Sequence of the first protein:
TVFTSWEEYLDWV

Sequence of the second protein:
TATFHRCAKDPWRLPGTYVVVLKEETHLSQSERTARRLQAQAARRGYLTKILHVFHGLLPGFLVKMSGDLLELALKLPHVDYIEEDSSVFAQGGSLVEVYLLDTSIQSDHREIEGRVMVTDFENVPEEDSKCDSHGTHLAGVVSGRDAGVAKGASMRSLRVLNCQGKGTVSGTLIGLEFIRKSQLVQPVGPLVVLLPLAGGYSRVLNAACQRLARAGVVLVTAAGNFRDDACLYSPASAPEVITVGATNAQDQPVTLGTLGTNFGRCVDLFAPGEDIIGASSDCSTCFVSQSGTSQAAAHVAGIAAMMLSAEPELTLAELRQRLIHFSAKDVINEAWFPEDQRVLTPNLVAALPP

This data describes a binding interaction between two proteins.

Residue-level contacts at the interface:
Residue V380 in the second protein is in contact with residue T2 in the first protein (closest heavy-atom distance 3.8 Å).
Residue C378 in the second protein contacts residue F4 in the first protein (closest heavy-atom distance 3.0 Å).
Residue T377 in the second protein interacts with residue F4 in the first protein (closest heavy-atom distance 4.1 Å).
Residue C375 in the second protein contacts residue T5 in the first protein (closest heavy-atom distance 4.3 Å).
Residue S381 in the second protein is in contact with residue T2 in the first protein (closest heavy-atom distance 4.8 Å).
Residue D374 in the second protein interacts with residue V3 in the first protein (closest heavy-atom distance 3.6 Å).
Residue F379 in the second protein is in contact with residue F4 in the first protein (closest heavy-atom distance 2.8 Å).
Residue F379 in the second protein contacts residue T2 in the first protein (closest heavy-atom distance 4.0 Å).
Residue T377 in the second protein interacts with residue W7 in the first protein (closest heavy-atom distance 4.2 Å).
Residue I369 in the second protein is in contact with residue F4 in the first protein (closest heavy-atom distance 4.0 Å).
Residue C378 in the second protein contacts residue T5 in the first protein (closest heavy-atom distance 3.8 Å).
Residue F379 in the second protein contacts residue T5 in the first protein (closest heavy-atom distance 5.0 Å).
Residue V380 in the second protein interacts with residue F4 in the first protein (closest heavy-atom distance 4.8 Å).
Residue I369 in the second protein contacts residue W7 in the first protein (closest heavy-atom distance 4.0 Å).
Residue F379 in the second protein contacts residue Y10 in the first protein (closest heavy-atom distance 4.9 Å).
Residue V380 in the second protein interacts with residue V3 in the first protein (closest heavy-atom distance 4.2 Å).
Residue S372 in the second protein interacts with residue V3 in the first protein (closest heavy-atom distance 3.9 Å).
Residue F379 in the second protein interacts with residue V3 in the first protein (closest heavy-atom distance 3.6 Å).
Residue C378 in the second protein interacts with residue S6 in the first protein (closest heavy-atom distance 4.9 Å).
Residue I369 in the second protein contacts residue Y10 in the first protein (closest heavy-atom distance 3.4 Å).
Residue F379 in the second protein is in contact with residue S6 in the first protein (closest heavy-atom distance 4.2 Å).
Residue C378 in the second protein interacts with residue V3 in the first protein (closest heavy-atom distance 3.9 Å).
Residue D238 in the second protein is in contact with residue W7 in the first protein (closest heavy-atom distance 3.7 Å).
Residue T377 in the second protein contacts residue S6 in the first protein (closest heavy-atom distance 3.5 Å).
Residue F379 in the second protein contacts residue W7 in the first protein (closest heavy-atom distance 3.8 Å).
Residue A239 in the second protein contacts residue W7 in the first protein (closest heavy-atom distance 4.0 Å).
Residue T377 in the second protein contacts residue T5 in the first protein (closest heavy-atom distance 2.5 Å).